The following describes two proteins that form a bound complex.

Contacts between the two chains:
Residue R74 in protein 2 is in contact with residue R579 in protein 1 (closest heavy-atom distance 4.7 Å).
Residue V91 in protein 2 interacts with residue Y582 in protein 1 (closest heavy-atom distance 4.8 Å).
Residue K78 in protein 2 is in contact with residue G583 in protein 1 (closest heavy-atom distance 3.8 Å).
Residue M214 in protein 2 interacts with residue V572 in protein 1 (closest heavy-atom distance 3.9 Å).
Residue K31 in protein 2 interacts with residue D574 in protein 1 (closest heavy-atom distance 3.9 Å).
Residue Y112 in protein 2 contacts residue Y582 in protein 1 (closest heavy-atom distance 3.2 Å).
Residue S32 in protein 2 contacts residue Y575 in protein 1 (closest heavy-atom distance 4.1 Å).
Residue I33 in protein 2 interacts with residue W573 in protein 1 (closest heavy-atom distance 2.8 Å).
Residue S32 in protein 2 is in contact with residue V572 in protein 1 (closest heavy-atom distance 4.4 Å).
Residue I33 in protein 2 contacts residue D574 in protein 1 (closest heavy-atom distance 4.9 Å).
Residue P35 in protein 2 is in contact with residue E571 in protein 1 (closest heavy-atom distance 2.7 Å).
Residue K31 in protein 2 interacts with residue Y575 in protein 1 (closest heavy-atom distance 3.5 Å).
Residue M210 in protein 2 interacts with residue I570 in protein 1 (closest heavy-atom distance 3.4 Å).
Residue Y75 in protein 2 interacts with residue R579 in protein 1 (closest heavy-atom distance 2.6 Å).
Residue Y75 in protein 2 interacts with residue Y575 in protein 1 (closest heavy-atom distance 4.6 Å).
Residue V34 in protein 2 contacts residue V572 in protein 1 (closest heavy-atom distance 3.9 Å).
Residue S32 in protein 2 interacts with residue D574 in protein 1 (closest heavy-atom distance 4.5 Å).
Residue V215 in protein 2 is in contact with residue V572 in protein 1 (closest heavy-atom distance 4.9 Å).
Residue V34 in protein 2 interacts with residue W573 in protein 1 (closest heavy-atom distance 5.0 Å).
Residue P35 in protein 2 contacts residue V572 in protein 1 (closest heavy-atom distance 3.8 Å).
Residue Y75 in protein 2 contacts residue Y582 in protein 1 (closest heavy-atom distance 3.8 Å).
Residue P35 in protein 2 interacts with residue I570 in protein 1 (closest heavy-atom distance 3.6 Å).
Residue D71 in protein 2 is in contact with residue R579 in protein 1 (closest heavy-atom distance 4.3 Å).
Residue S32 in protein 2 contacts residue W573 in protein 1 (closest heavy-atom distance 3.2 Å).
Residue P35 in protein 2 is in contact with residue W573 in protein 1 (closest heavy-atom distance 4.0 Å).
Residue K31 in protein 2 is in contact with residue W573 in protein 1 (closest heavy-atom distance 4.6 Å).
Residue Y75 in protein 2 is in contact with residue L578 in protein 1 (closest heavy-atom distance 3.9 Å).
Residue I33 in protein 2 interacts with residue L578 in protein 1 (closest heavy-atom distance 3.7 Å).
Residue R74 in protein 2 is in contact with residue Y582 in protein 1 (closest heavy-atom distance 3.4 Å).
Residue K78 in protein 2 is in contact with residue Y582 in protein 1 (closest heavy-atom distance 4.2 Å).
Residue D71 in protein 2 contacts residue Y575 in protein 1 (closest heavy-atom distance 3.7 Å).
Residue I33 in protein 2 interacts with residue V572 in protein 1 (closest heavy-atom distance 3.6 Å).
Residue M214 in protein 2 contacts residue I570 in protein 1 (closest heavy-atom distance 3.7 Å).
Residue P79 in protein 2 interacts with residue Y582 in protein 1 (closest heavy-atom distance 3.1 Å).
Residue K78 in protein 2 is in contact with residue E581 in protein 1 (closest heavy-atom distance 3.8 Å).
Residue P79 in protein 2 contacts residue G583 in protein 1 (closest heavy-atom distance 4.7 Å).
Residue I33 in protein 2 interacts with residue Y575 in protein 1 (closest heavy-atom distance 4.4 Å).

Sequence of protein 2:
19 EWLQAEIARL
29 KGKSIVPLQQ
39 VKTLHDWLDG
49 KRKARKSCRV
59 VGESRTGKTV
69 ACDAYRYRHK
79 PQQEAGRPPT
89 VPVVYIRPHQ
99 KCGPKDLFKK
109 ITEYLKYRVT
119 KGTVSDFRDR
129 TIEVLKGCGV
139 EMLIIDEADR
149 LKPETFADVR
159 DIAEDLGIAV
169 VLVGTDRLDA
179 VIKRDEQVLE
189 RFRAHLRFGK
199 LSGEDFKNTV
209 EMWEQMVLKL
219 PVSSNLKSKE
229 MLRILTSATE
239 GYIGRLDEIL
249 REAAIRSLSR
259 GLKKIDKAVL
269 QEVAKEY

Sequence of protein 1:
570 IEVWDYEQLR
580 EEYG